This data describes a binding interaction between two proteins.

Residue-level contacts at the interface:
Residue D30 in chain A is in contact with residue V43 in chain B (closest heavy-atom distance 3.0 Å).
Residue R32 in chain A is in contact with residue V43 in chain B (closest heavy-atom distance 4.1 Å).
Residue S27 in chain A contacts residue A41 in chain B (closest heavy-atom distance 3.9 Å).
Residue Y29 in chain A contacts residue D42 in chain B (closest heavy-atom distance 4.0 Å).
Residue Y121 in chain A interacts with residue K107 in chain B (closest heavy-atom distance 4.6 Å).
Residue A53 in chain A interacts with residue A68 in chain B (closest heavy-atom distance 4.2 Å).
Residue H55 in chain A is in contact with residue V100 in chain B (closest heavy-atom distance 3.8 Å).
Residue I33 in chain A is in contact with residue K107 in chain B (closest heavy-atom distance 3.4 Å).
Residue F85 in chain A interacts with residue I98 in chain B (closest heavy-atom distance 4.1 Å).
Residue Y121 in chain A is in contact with residue R109 in chain B (closest heavy-atom distance 3.5 Å).
Residue H83 in chain A contacts residue L65 in chain B (closest heavy-atom distance 3.8 Å).
Residue Y29 in chain A contacts residue N39 in chain B (closest heavy-atom distance 3.5 Å).
Residue A53 in chain A is in contact with residue N96 in chain B (closest heavy-atom distance 3.2 Å).
Residue Y121 in chain A is in contact with residue F108 in chain B (closest heavy-atom distance 3.8 Å).
Residue F85 in chain A interacts with residue V100 in chain B (closest heavy-atom distance 4.0 Å).
Residue G51 in chain A contacts residue T95 in chain B (closest heavy-atom distance 3.8 Å).
Residue E122 in chain A is in contact with residue K107 in chain B (closest heavy-atom distance 3.6 Å).
Residue R116 in chain A contacts residue N94 in chain B (closest heavy-atom distance 3.0 Å).
Residue G51 in chain A contacts residue G70 in chain B (closest heavy-atom distance 3.0 Å).
Residue I33 in chain A is in contact with residue D42 in chain B (closest heavy-atom distance 4.3 Å).
Residue D30 in chain A is in contact with residue A41 in chain B (closest heavy-atom distance 3.7 Å).
Residue G51 in chain A is in contact with residue D71 in chain B (closest heavy-atom distance 4.4 Å).
Residue R32 in chain A is in contact with residue L21 in chain B (closest heavy-atom distance 3.5 Å).
Residue G51 in chain A interacts with residue N94 in chain B (closest heavy-atom distance 4.6 Å).
Residue F85 in chain A interacts with residue T66 in chain B (closest heavy-atom distance 4.0 Å).
Residue H55 in chain A contacts residue I98 in chain B (closest heavy-atom distance 4.0 Å).
Residue G51 in chain A is in contact with residue N96 in chain B (closest heavy-atom distance 4.4 Å).
Residue I33 in chain A is in contact with residue P40 in chain B (closest heavy-atom distance 4.6 Å).
Residue D30 in chain A contacts residue L21 in chain B (closest heavy-atom distance 3.5 Å).
Residue Y35 in chain A contacts residue A41 in chain B (closest heavy-atom distance 3.5 Å).
Residue Y121 in chain A contacts residue I98 in chain B (closest heavy-atom distance 3.2 Å).
Residue K87 in chain A is in contact with residue D71 in chain B (closest heavy-atom distance 4.5 Å).
Residue Y121 in chain A contacts residue N96 in chain B (closest heavy-atom distance 3.3 Å).
Residue F85 in chain A interacts with residue A68 in chain B (closest heavy-atom distance 3.6 Å).
Residue I33 in chain A is in contact with residue A41 in chain B (closest heavy-atom distance 4.1 Å).
Residue K80 in chain A is in contact with residue L65 in chain B (closest heavy-atom distance 3.4 Å).
Residue H83 in chain A is in contact with residue T101 in chain B (closest heavy-atom distance 4.9 Å).
Residue V52 in chain A contacts residue N96 in chain B (closest heavy-atom distance 3.6 Å).
Residue V52 in chain A contacts residue G70 in chain B (closest heavy-atom distance 4.1 Å).
Residue H55 in chain A is in contact with residue S105 in chain B (closest heavy-atom distance 4.0 Å).
Residue Y121 in chain A is in contact with residue T95 in chain B (closest heavy-atom distance 4.2 Å).
Residue A53 in chain A contacts residue G70 in chain B (closest heavy-atom distance 4.3 Å).
Residue D30 in chain A interacts with residue D42 in chain B (closest heavy-atom distance 3.6 Å).
Residue R116 in chain A interacts with residue T95 in chain B (closest heavy-atom distance 4.8 Å).
Residue F85 in chain A contacts residue H67 in chain B (closest heavy-atom distance 4.5 Å).
Residue Y121 in chain A is in contact with residue V43 in chain B (closest heavy-atom distance 3.9 Å).
Residue Y29 in chain A contacts residue A41 in chain B (closest heavy-atom distance 3.4 Å).
Residue R32 in chain A is in contact with residue R109 in chain B (closest heavy-atom distance 4.2 Å).
Residue A53 in chain A interacts with residue I98 in chain B (closest heavy-atom distance 3.3 Å).
Residue Y29 in chain A contacts residue L21 in chain B (closest heavy-atom distance 4.4 Å).
Residue H83 in chain A contacts residue V100 in chain B (closest heavy-atom distance 4.4 Å).
Residue E122 in chain A is in contact with residue I98 in chain B (closest heavy-atom distance 4.6 Å).
Residue K87 in chain A is in contact with residue G70 in chain B (closest heavy-atom distance 3.0 Å).
Residue K80 in chain A is in contact with residue T66 in chain B (closest heavy-atom distance 3.0 Å).
Residue T54 in chain A is in contact with residue I98 in chain B (closest heavy-atom distance 4.8 Å).
Residue I33 in chain A interacts with residue V43 in chain B (closest heavy-atom distance 4.0 Å).
Residue A53 in chain A contacts residue F69 in chain B (closest heavy-atom distance 3.7 Å).
Residue K87 in chain A is in contact with residue F69 in chain B (closest heavy-atom distance 4.8 Å).
Residue E122 in chain A is in contact with residue S105 in chain B (closest heavy-atom distance 3.7 Å).

Sequence of chain A:
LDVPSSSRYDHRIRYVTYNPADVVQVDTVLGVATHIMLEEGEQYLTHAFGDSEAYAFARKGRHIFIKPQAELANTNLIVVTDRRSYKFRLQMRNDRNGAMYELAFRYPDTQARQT

Sequence of chain B:
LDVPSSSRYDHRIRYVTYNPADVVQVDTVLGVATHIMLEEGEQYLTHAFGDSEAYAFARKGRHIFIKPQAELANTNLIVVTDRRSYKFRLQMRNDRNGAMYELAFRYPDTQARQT